Sequence of protein 1:
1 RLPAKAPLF

The following describes two proteins that form a bound complex.

Sequence of protein 2:
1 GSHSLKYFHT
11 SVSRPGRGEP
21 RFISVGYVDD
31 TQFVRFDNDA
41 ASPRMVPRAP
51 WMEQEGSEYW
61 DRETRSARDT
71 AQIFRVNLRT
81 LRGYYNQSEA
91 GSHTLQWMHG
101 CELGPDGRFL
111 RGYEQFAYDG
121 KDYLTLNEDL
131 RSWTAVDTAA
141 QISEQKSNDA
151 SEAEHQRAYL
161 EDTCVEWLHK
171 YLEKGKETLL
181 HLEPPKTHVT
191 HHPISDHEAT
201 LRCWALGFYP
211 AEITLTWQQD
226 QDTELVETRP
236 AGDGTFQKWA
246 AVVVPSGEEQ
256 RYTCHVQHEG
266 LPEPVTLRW

Contacts between the two chains:
Residue K146 in protein 2 contacts residue F9 in protein 1 (closest heavy-atom distance 3.4 Å).
Residue E166 in protein 2 interacts with residue R1 in protein 1 (closest heavy-atom distance 4.7 Å).
Residue H99 in protein 2 is in contact with residue L2 in protein 1 (closest heavy-atom distance 4.5 Å).
Residue T80 in protein 2 interacts with residue F9 in protein 1 (closest heavy-atom distance 4.3 Å).
Residue Y7 in protein 2 is in contact with residue L2 in protein 1 (closest heavy-atom distance 3.6 Å).
Residue S66 in protein 2 contacts residue A4 in protein 1 (closest heavy-atom distance 3.6 Å).
Residue H99 in protein 2 contacts residue P3 in protein 1 (closest heavy-atom distance 3.6 Å).
Residue L95 in protein 2 is in contact with residue F9 in protein 1 (closest heavy-atom distance 4.3 Å).
Residue W97 in protein 2 contacts residue P7 in protein 1 (closest heavy-atom distance 4.9 Å).
Residue S24 in protein 2 is in contact with residue L2 in protein 1 (closest heavy-atom distance 4.3 Å).
Residue V76 in protein 2 is in contact with residue L8 in protein 1 (closest heavy-atom distance 4.2 Å).
Residue K146 in protein 2 contacts residue L8 in protein 1 (closest heavy-atom distance 4.4 Å).
Residue T70 in protein 2 interacts with residue A4 in protein 1 (closest heavy-atom distance 4.4 Å).
Residue Y59 in protein 2 is in contact with residue R1 in protein 1 (closest heavy-atom distance 4.5 Å).
Residue Y7 in protein 2 contacts residue R1 in protein 1 (closest heavy-atom distance 3.5 Å).
Residue W97 in protein 2 is in contact with residue P3 in protein 1 (closest heavy-atom distance 3.8 Å).
Residue L124 in protein 2 is in contact with residue F9 in protein 1 (closest heavy-atom distance 3.7 Å).
Residue T70 in protein 2 contacts residue P3 in protein 1 (closest heavy-atom distance 4.5 Å).
Residue N77 in protein 2 interacts with residue P7 in protein 1 (closest heavy-atom distance 3.1 Å).
Residue T70 in protein 2 is in contact with residue A6 in protein 1 (closest heavy-atom distance 4.1 Å).
Residue S147 in protein 2 is in contact with residue P7 in protein 1 (closest heavy-atom distance 4.4 Å).
Residue I73 in protein 2 interacts with residue L8 in protein 1 (closest heavy-atom distance 3.7 Å).
Residue Y84 in protein 2 contacts residue F9 in protein 1 (closest heavy-atom distance 3.0 Å).
Residue D69 in protein 2 interacts with residue A4 in protein 1 (closest heavy-atom distance 4.1 Å).
Residue Q156 in protein 2 interacts with residue P7 in protein 1 (closest heavy-atom distance 4.0 Å).
Residue I73 in protein 2 is in contact with residue P7 in protein 1 (closest heavy-atom distance 3.4 Å).
Residue L81 in protein 2 is in contact with residue F9 in protein 1 (closest heavy-atom distance 3.7 Å).
Residue E152 in protein 2 is in contact with residue P7 in protein 1 (closest heavy-atom distance 3.7 Å).
Residue A67 in protein 2 interacts with residue L2 in protein 1 (closest heavy-atom distance 3.9 Å).
Residue S143 in protein 2 contacts residue F9 in protein 1 (closest heavy-atom distance 3.1 Å).
Residue S147 in protein 2 contacts residue L8 in protein 1 (closest heavy-atom distance 4.8 Å).
Residue S147 in protein 2 is in contact with residue F9 in protein 1 (closest heavy-atom distance 4.9 Å).
Residue Y123 in protein 2 interacts with residue F9 in protein 1 (closest heavy-atom distance 3.8 Å).
Residue Q156 in protein 2 is in contact with residue K5 in protein 1 (closest heavy-atom distance 4.8 Å).
Residue N77 in protein 2 interacts with residue L8 in protein 1 (closest heavy-atom distance 3.6 Å).
Residue R62 in protein 2 interacts with residue R1 in protein 1 (closest heavy-atom distance 4.3 Å).
Residue S66 in protein 2 contacts residue L2 in protein 1 (closest heavy-atom distance 4.3 Å).
Residue T163 in protein 2 contacts residue R1 in protein 1 (closest heavy-atom distance 3.7 Å).
Residue W97 in protein 2 is in contact with residue A6 in protein 1 (closest heavy-atom distance 3.6 Å).
Residue S66 in protein 2 interacts with residue P3 in protein 1 (closest heavy-atom distance 3.5 Å).
Residue D69 in protein 2 interacts with residue K5 in protein 1 (closest heavy-atom distance 4.2 Å).
Residue Y159 in protein 2 is in contact with residue P3 in protein 1 (closest heavy-atom distance 3.6 Å).
Residue I73 in protein 2 is in contact with residue A6 in protein 1 (closest heavy-atom distance 3.5 Å).
Residue H9 in protein 2 contacts residue L2 in protein 1 (closest heavy-atom distance 3.4 Å).
Residue F74 in protein 2 interacts with residue A6 in protein 1 (closest heavy-atom distance 3.7 Å).
Residue M45 in protein 2 is in contact with residue L2 in protein 1 (closest heavy-atom distance 3.4 Å).
Residue L5 in protein 2 is in contact with residue R1 in protein 1 (closest heavy-atom distance 4.2 Å).
Residue W167 in protein 2 interacts with residue R1 in protein 1 (closest heavy-atom distance 3.0 Å).
Residue W97 in protein 2 is in contact with residue K5 in protein 1 (closest heavy-atom distance 3.7 Å).
Residue Y171 in protein 2 is in contact with residue R1 in protein 1 (closest heavy-atom distance 3.2 Å).
Residue T70 in protein 2 contacts residue K5 in protein 1 (closest heavy-atom distance 4.2 Å).
Residue F116 in protein 2 contacts residue F9 in protein 1 (closest heavy-atom distance 3.5 Å).
Residue E63 in protein 2 contacts residue L2 in protein 1 (closest heavy-atom distance 2.6 Å).
Residue F116 in protein 2 contacts residue A6 in protein 1 (closest heavy-atom distance 5.0 Å).
Residue F116 in protein 2 is in contact with residue P7 in protein 1 (closest heavy-atom distance 4.0 Å).
Residue N77 in protein 2 contacts residue F9 in protein 1 (closest heavy-atom distance 2.6 Å).
Residue Y159 in protein 2 is in contact with residue L2 in protein 1 (closest heavy-atom distance 4.0 Å).
Residue Y159 in protein 2 is in contact with residue R1 in protein 1 (closest heavy-atom distance 2.6 Å).
Residue E63 in protein 2 is in contact with residue R1 in protein 1 (closest heavy-atom distance 3.3 Å).